Sequence of the second protein:
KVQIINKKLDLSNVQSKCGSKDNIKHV

The following describes two proteins that form a bound complex.

Sequence of the first protein:
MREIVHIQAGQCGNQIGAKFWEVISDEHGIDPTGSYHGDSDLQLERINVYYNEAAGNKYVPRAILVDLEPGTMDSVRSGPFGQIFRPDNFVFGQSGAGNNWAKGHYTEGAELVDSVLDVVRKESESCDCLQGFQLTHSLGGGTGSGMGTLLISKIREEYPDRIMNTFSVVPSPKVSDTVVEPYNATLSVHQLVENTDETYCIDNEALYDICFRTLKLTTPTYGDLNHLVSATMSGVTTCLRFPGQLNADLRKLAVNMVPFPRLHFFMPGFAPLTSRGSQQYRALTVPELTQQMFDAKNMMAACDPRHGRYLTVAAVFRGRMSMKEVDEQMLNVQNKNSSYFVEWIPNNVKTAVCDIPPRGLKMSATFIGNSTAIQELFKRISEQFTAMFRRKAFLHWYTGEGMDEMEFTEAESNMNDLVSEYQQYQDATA

Residue-level contacts at the interface:
Residue D417 in the first protein is in contact with residue V78 in the second protein (closest heavy-atom distance 3.7 Å).
Residue Q424 in the first protein contacts residue Q79 in the second protein (closest heavy-atom distance 3.8 Å).
Residue Q424 in the first protein is in contact with residue V78 in the second protein (closest heavy-atom distance 4.1 Å).
Residue F260 in the first protein is in contact with residue I81 in the second protein (closest heavy-atom distance 3.5 Å).
Residue Y425 in the first protein is in contact with residue I80 in the second protein (closest heavy-atom distance 3.5 Å).
Residue E421 in the first protein interacts with residue V78 in the second protein (closest heavy-atom distance 3.7 Å).
Residue T429 in the first protein interacts with residue I80 in the second protein (closest heavy-atom distance 4.8 Å).
Residue Q424 in the first protein interacts with residue I80 in the second protein (closest heavy-atom distance 3.2 Å).
Residue S420 in the first protein is in contact with residue K77 in the second protein (closest heavy-atom distance 4.5 Å).
Residue Y425 in the first protein is in contact with residue I81 in the second protein (closest heavy-atom distance 3.5 Å).
Residue S420 in the first protein interacts with residue V78 in the second protein (closest heavy-atom distance 3.3 Å).
Residue D417 in the first protein interacts with residue K77 in the second protein (closest heavy-atom distance 2.9 Å).
Residue T429 in the first protein is in contact with residue N82 in the second protein (closest heavy-atom distance 3.2 Å).